This data describes a binding interaction between two proteins.

Sequence of protein 2:
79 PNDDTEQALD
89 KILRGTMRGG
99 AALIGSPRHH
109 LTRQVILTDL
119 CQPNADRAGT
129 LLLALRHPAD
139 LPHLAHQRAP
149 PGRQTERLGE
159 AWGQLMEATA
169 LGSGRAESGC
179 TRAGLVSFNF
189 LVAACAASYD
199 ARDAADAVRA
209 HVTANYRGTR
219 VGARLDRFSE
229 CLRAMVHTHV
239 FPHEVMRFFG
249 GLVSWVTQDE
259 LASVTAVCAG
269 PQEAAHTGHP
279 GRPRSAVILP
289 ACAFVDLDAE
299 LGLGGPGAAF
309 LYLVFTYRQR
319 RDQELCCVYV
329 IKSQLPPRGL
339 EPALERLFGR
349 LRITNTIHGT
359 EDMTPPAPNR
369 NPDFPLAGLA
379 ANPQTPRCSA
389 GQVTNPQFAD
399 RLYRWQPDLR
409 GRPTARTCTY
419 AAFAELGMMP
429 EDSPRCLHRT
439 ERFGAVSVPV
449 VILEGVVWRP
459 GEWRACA

Sequence of protein 1:
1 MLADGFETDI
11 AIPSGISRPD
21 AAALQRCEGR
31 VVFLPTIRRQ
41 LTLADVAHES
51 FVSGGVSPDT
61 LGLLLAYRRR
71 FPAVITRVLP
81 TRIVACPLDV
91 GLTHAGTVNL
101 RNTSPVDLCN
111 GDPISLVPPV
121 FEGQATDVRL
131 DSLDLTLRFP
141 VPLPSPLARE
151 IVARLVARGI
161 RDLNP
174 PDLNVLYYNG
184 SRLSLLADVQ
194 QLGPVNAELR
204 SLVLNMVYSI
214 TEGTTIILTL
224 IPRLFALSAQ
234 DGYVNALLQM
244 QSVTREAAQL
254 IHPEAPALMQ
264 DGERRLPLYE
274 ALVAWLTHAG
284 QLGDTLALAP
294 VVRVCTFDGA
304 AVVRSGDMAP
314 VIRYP

Residue-level contacts at the interface:
Residue T383 in protein 2 interacts with residue L253 in protein 1 (closest heavy-atom distance 3.9 Å).
Residue C386 in protein 2 interacts with residue A251 in protein 1 (closest heavy-atom distance 3.2 Å).
Residue D360 in protein 2 interacts with residue Q263 in protein 1 (closest heavy-atom distance 3.8 Å).
Residue Y401 in protein 2 is in contact with residue H255 in protein 1 (closest heavy-atom distance 2.8 Å).
Residue R408 in protein 2 interacts with residue A260 in protein 1 (closest heavy-atom distance 3.3 Å).
Residue P149 in protein 2 is in contact with residue D264 in protein 1 (closest heavy-atom distance 3.4 Å).
Residue R408 in protein 2 contacts residue M262 in protein 1 (closest heavy-atom distance 3.8 Å).
Residue L407 in protein 2 interacts with residue T218 in protein 1 (closest heavy-atom distance 3.7 Å).
Residue H144 in protein 2 interacts with residue R267 in protein 1 (closest heavy-atom distance 2.9 Å).
Residue W403 in protein 2 is in contact with residue I254 in protein 1 (closest heavy-atom distance 3.8 Å).
Residue L407 in protein 2 is in contact with residue T214 in protein 1 (closest heavy-atom distance 3.3 Å).
Residue L374 in protein 2 interacts with residue I254 in protein 1 (closest heavy-atom distance 3.8 Å).
Residue L377 in protein 2 is in contact with residue L253 in protein 1 (closest heavy-atom distance 3.7 Å).
Residue L407 in protein 2 contacts residue I213 in protein 1 (closest heavy-atom distance 3.7 Å).
Residue C386 in protein 2 interacts with residue F228 in protein 1 (closest heavy-atom distance 3.6 Å).
Residue P304 in protein 2 is in contact with residue R38 in protein 1 (closest heavy-atom distance 3.4 Å).
Residue A413 in protein 2 interacts with residue Y211 in protein 1 (closest heavy-atom distance 3.5 Å).
Residue P149 in protein 2 interacts with residue Q263 in protein 1 (closest heavy-atom distance 3.7 Å).
Residue D430 in protein 2 contacts residue R39 in protein 1 (closest heavy-atom distance 3.3 Å).
Residue L400 in protein 2 contacts residue Q252 in protein 1 (closest heavy-atom distance 3.4 Å).
Residue V391 in protein 2 contacts residue A229 in protein 1 (closest heavy-atom distance 3.7 Å).
Residue P334 in protein 2 is in contact with residue F71 in protein 1 (closest heavy-atom distance 3.6 Å).
Residue V391 in protein 2 is in contact with residue P225 in protein 1 (closest heavy-atom distance 3.5 Å).
Residue M426 in protein 2 interacts with residue V90 in protein 1 (closest heavy-atom distance 3.8 Å).
Residue L400 in protein 2 contacts residue L253 in protein 1 (closest heavy-atom distance 3.4 Å).
Residue A388 in protein 2 contacts residue A232 in protein 1 (closest heavy-atom distance 3.7 Å).
Residue P384 in protein 2 interacts with residue L253 in protein 1 (closest heavy-atom distance 3.4 Å).
Residue R408 in protein 2 contacts residue L261 in protein 1 (closest heavy-atom distance 2.8 Å).
Residue R336 in protein 2 contacts residue R68 in protein 1 (closest heavy-atom distance 2.6 Å).
Residue W403 in protein 2 is in contact with residue P256 in protein 1 (closest heavy-atom distance 3.4 Å).
Residue T412 in protein 2 interacts with residue I213 in protein 1 (closest heavy-atom distance 3.4 Å).
Residue G150 in protein 2 interacts with residue D264 in protein 1 (closest heavy-atom distance 3.0 Å).
Residue R414 in protein 2 is in contact with residue V276 in protein 1 (closest heavy-atom distance 3.4 Å).
Residue R402 in protein 2 is in contact with residue E257 in protein 1 (closest heavy-atom distance 3.7 Å).
Residue R151 in protein 2 interacts with residue R267 in protein 1 (closest heavy-atom distance 3.1 Å).
Residue Y401 in protein 2 contacts residue L253 in protein 1 (closest heavy-atom distance 3.2 Å).
Residue Q145 in protein 2 is in contact with residue E273 in protein 1 (closest heavy-atom distance 3.8 Å).
Residue G305 in protein 2 is in contact with residue R38 in protein 1 (closest heavy-atom distance 3.8 Å).
Residue Q145 in protein 2 is in contact with residue R267 in protein 1 (closest heavy-atom distance 3.5 Å).
Residue T153 in protein 2 is in contact with residue R267 in protein 1 (closest heavy-atom distance 3.4 Å).
Residue L374 in protein 2 is in contact with residue V246 in protein 1 (closest heavy-atom distance 3.8 Å).
Residue L407 in protein 2 interacts with residue E215 in protein 1 (closest heavy-atom distance 3.5 Å).
Residue A465 in protein 2 is in contact with residue Y211 in protein 1 (closest heavy-atom distance 3.2 Å).
Residue W403 in protein 2 contacts residue E257 in protein 1 (closest heavy-atom distance 3.6 Å).
Residue Y401 in protein 2 is in contact with residue I254 in protein 1 (closest heavy-atom distance 3.8 Å).
Residue C386 in protein 2 contacts residue Q252 in protein 1 (closest heavy-atom distance 3.0 Å).
Residue R402 in protein 2 interacts with residue H255 in protein 1 (closest heavy-atom distance 3.8 Å).
Residue R336 in protein 2 contacts residue D89 in protein 1 (closest heavy-atom distance 2.8 Å).
Residue Q145 in protein 2 interacts with residue L269 in protein 1 (closest heavy-atom distance 3.4 Å).
Residue T362 in protein 2 is in contact with residue Q263 in protein 1 (closest heavy-atom distance 3.0 Å).
Residue Q332 in protein 2 is in contact with residue F71 in protein 1 (closest heavy-atom distance 3.3 Å).
Residue Q145 in protein 2 contacts residue R268 in protein 1 (closest heavy-atom distance 3.9 Å).
Residue Q404 in protein 2 interacts with residue E257 in protein 1 (closest heavy-atom distance 2.4 Å).
Residue A397 in protein 2 interacts with residue H255 in protein 1 (closest heavy-atom distance 3.8 Å).
Residue A388 in protein 2 interacts with residue F228 in protein 1 (closest heavy-atom distance 3.5 Å).
Residue R385 in protein 2 contacts residue Q252 in protein 1 (closest heavy-atom distance 3.3 Å).
Residue A306 in protein 2 contacts residue I37 in protein 1 (closest heavy-atom distance 3.7 Å).
Residue S387 in protein 2 interacts with residue F228 in protein 1 (closest heavy-atom distance 3.4 Å).
Residue S104 in protein 2 is in contact with residue A3 in protein 1 (closest heavy-atom distance 3.4 Å).
Residue W403 in protein 2 is in contact with residue H255 in protein 1 (closest heavy-atom distance 3.8 Å).